Residue-level contacts at the interface:
Residue Y761 in chain B contacts residue Q143 in chain A (closest heavy-atom distance 3.8 Å).
Residue Y761 in chain B contacts residue M147 in chain A (closest heavy-atom distance 3.2 Å).
Residue E760 in chain B is in contact with residue R139 in chain A (closest heavy-atom distance 4.4 Å).
Residue E499 in chain B is in contact with residue D16 in chain A (closest heavy-atom distance 4.6 Å).
Residue K759 in chain B contacts residue R139 in chain A (closest heavy-atom distance 4.2 Å).
Residue E499 in chain B interacts with residue R15 in chain A (closest heavy-atom distance 3.1 Å).
Residue K759 in chain B contacts residue Q46 in chain A (closest heavy-atom distance 3.6 Å).
Residue E758 in chain B interacts with residue R139 in chain A (closest heavy-atom distance 3.9 Å).

Sequence of chain A:
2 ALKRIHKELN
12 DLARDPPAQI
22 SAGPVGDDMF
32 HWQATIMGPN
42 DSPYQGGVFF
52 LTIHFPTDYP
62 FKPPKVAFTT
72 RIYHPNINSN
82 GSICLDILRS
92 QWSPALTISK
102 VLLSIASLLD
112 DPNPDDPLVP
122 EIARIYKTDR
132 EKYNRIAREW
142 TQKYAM

The following describes two proteins that form a bound complex.

Sequence of chain B:
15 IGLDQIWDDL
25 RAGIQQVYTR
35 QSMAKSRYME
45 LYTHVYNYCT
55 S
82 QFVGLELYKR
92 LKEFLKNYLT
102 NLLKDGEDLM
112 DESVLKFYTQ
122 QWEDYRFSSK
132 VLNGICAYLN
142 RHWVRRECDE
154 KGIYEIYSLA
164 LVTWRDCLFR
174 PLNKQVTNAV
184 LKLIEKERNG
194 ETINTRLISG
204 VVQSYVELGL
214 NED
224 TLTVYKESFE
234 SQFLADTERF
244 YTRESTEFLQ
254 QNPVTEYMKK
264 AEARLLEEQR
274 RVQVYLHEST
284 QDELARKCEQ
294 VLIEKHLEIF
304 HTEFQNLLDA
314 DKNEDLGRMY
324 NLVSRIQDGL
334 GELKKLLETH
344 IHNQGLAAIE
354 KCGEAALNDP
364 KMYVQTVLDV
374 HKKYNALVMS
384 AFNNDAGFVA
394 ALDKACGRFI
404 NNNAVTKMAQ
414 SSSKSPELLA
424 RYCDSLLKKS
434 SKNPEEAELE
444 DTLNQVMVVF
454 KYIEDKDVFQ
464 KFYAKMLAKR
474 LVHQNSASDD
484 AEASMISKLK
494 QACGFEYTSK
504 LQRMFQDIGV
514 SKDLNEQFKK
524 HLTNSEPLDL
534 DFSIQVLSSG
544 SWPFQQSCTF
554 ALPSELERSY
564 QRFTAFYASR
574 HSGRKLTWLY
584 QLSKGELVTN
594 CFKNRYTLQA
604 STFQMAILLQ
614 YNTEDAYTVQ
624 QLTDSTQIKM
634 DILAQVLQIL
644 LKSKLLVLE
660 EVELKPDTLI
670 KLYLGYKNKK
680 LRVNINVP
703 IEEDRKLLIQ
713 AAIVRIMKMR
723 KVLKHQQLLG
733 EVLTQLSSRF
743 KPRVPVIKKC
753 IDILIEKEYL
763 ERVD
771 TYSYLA